The following describes two proteins that form a bound complex.

Contacts between the two chains:
Residue F22 in protein 1 contacts residue F22 in protein 2 (closest heavy-atom distance 3.3 Å).
Residue L15 in protein 1 contacts residue L15 in protein 2 (closest heavy-atom distance 4.0 Å).
Residue I47 in protein 1 contacts residue I47 in protein 2 (closest heavy-atom distance 4.4 Å).
Residue I47 in protein 1 contacts residue N46 in protein 2 (closest heavy-atom distance 3.7 Å).
Residue S37 in protein 1 contacts residue M36 in protein 2 (closest heavy-atom distance 3.5 Å).
Residue E44 in protein 1 interacts with residue L43 in protein 2 (closest heavy-atom distance 3.8 Å).
Residue V11 in protein 1 is in contact with residue L14 in protein 2 (closest heavy-atom distance 4.8 Å).
Residue S26 in protein 1 interacts with residue I25 in protein 2 (closest heavy-atom distance 4.2 Å).
Residue I30 in protein 1 is in contact with residue I29 in protein 2 (closest heavy-atom distance 4.0 Å).
Residue L43 in protein 1 is in contact with residue L43 in protein 2 (closest heavy-atom distance 3.6 Å).
Residue I30 in protein 1 interacts with residue I25 in protein 2 (closest heavy-atom distance 4.5 Å).
Residue I30 in protein 1 is in contact with residue R32 in protein 2 (closest heavy-atom distance 3.7 Å).
Residue S26 in protein 1 interacts with residue I29 in protein 2 (closest heavy-atom distance 4.8 Å).
Residue I40 in protein 1 contacts residue R39 in protein 2 (closest heavy-atom distance 3.6 Å).
Residue I33 in protein 1 contacts residue R32 in protein 2 (closest heavy-atom distance 4.0 Å).
Residue S37 in protein 1 interacts with residue R39 in protein 2 (closest heavy-atom distance 4.5 Å).
Residue Q19 in protein 1 interacts with residue K21 in protein 2 (closest heavy-atom distance 3.0 Å).
Residue I40 in protein 1 contacts residue L43 in protein 2 (closest heavy-atom distance 3.8 Å).
Residue D34 in protein 1 interacts with residue R32 in protein 2 (closest heavy-atom distance 2.9 Å).
Residue I40 in protein 1 is in contact with residue I40 in protein 2 (closest heavy-atom distance 4.0 Å).
Residue I33 in protein 1 contacts residue I33 in protein 2 (closest heavy-atom distance 4.2 Å).
Residue E44 in protein 1 is in contact with residue R39 in protein 2 (closest heavy-atom distance 2.4 Å).
Residue L15 in protein 1 contacts residue M18 in protein 2 (closest heavy-atom distance 3.0 Å).
Residue F22 in protein 1 contacts residue K21 in protein 2 (closest heavy-atom distance 4.0 Å).
Residue I33 in protein 1 interacts with residue M36 in protein 2 (closest heavy-atom distance 3.1 Å).
Residue I47 in protein 1 is in contact with residue L43 in protein 2 (closest heavy-atom distance 3.6 Å).
Residue F22 in protein 1 contacts residue I25 in protein 2 (closest heavy-atom distance 3.5 Å).
Residue M36 in protein 1 interacts with residue M36 in protein 2 (closest heavy-atom distance 3.0 Å).
Residue F22 in protein 1 interacts with residue S26 in protein 2 (closest heavy-atom distance 4.8 Å).
Residue Q19 in protein 1 is in contact with residue M18 in protein 2 (closest heavy-atom distance 3.1 Å).
Residue I29 in protein 1 contacts residue I29 in protein 2 (closest heavy-atom distance 4.0 Å).
Residue Q23 in protein 1 interacts with residue I25 in protein 2 (closest heavy-atom distance 3.6 Å).
Residue I40 in protein 1 contacts residue M36 in protein 2 (closest heavy-atom distance 3.5 Å).
Residue I33 in protein 1 is in contact with residue I29 in protein 2 (closest heavy-atom distance 3.7 Å).
Residue L15 in protein 1 interacts with residue L14 in protein 2 (closest heavy-atom distance 4.7 Å).
Residue M36 in protein 1 interacts with residue I40 in protein 2 (closest heavy-atom distance 5.0 Å).
Residue D41 in protein 1 contacts residue R39 in protein 2 (closest heavy-atom distance 2.5 Å).
Residue Q23 in protein 1 contacts residue K21 in protein 2 (closest heavy-atom distance 2.8 Å).
Residue S37 in protein 1 interacts with residue R32 in protein 2 (closest heavy-atom distance 3.8 Å).
Residue I30 in protein 1 is in contact with residue Q28 in protein 2 (closest heavy-atom distance 4.8 Å).
Residue M18 in protein 1 interacts with residue M18 in protein 2 (closest heavy-atom distance 3.5 Å).

Sequence of protein 1:
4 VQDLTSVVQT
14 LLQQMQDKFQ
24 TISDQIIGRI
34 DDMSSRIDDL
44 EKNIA

Sequence of protein 2:
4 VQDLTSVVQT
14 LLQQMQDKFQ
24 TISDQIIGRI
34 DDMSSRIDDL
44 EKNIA